The following describes two proteins that form a bound complex.

Residue-level contacts at the interface:
Residue K85 in protein 2 is in contact with residue V50 in protein 1 (closest heavy-atom distance 4.5 Å).
Residue D89 in protein 2 contacts residue N49 in protein 1 (closest heavy-atom distance 3.5 Å).
Residue C90 in protein 2 is in contact with residue G51 in protein 1 (closest heavy-atom distance 3.6 Å).
Residue T93 in protein 2 interacts with residue N49 in protein 1 (closest heavy-atom distance 3.8 Å).
Residue D89 in protein 2 is in contact with residue V50 in protein 1 (closest heavy-atom distance 3.1 Å).
Residue K85 in protein 2 interacts with residue A48 in protein 1 (closest heavy-atom distance 3.1 Å).
Residue K85 in protein 2 is in contact with residue T46 in protein 1 (closest heavy-atom distance 3.9 Å).
Residue D89 in protein 2 is in contact with residue A48 in protein 1 (closest heavy-atom distance 3.6 Å).
Residue C90 in protein 2 contacts residue F54 in protein 1 (closest heavy-atom distance 3.9 Å).
Residue I94 in protein 2 interacts with residue L55 in protein 1 (closest heavy-atom distance 4.1 Å).
Residue T93 in protein 2 interacts with residue L55 in protein 1 (closest heavy-atom distance 4.2 Å).
Residue K85 in protein 2 is in contact with residue F44 in protein 1 (closest heavy-atom distance 3.9 Å).
Residue I86 in protein 2 contacts residue F54 in protein 1 (closest heavy-atom distance 3.6 Å).
Residue F87 in protein 2 contacts residue F58 in protein 1 (closest heavy-atom distance 4.7 Å).
Residue I86 in protein 2 contacts residue W45 in protein 1 (closest heavy-atom distance 4.2 Å).
Residue C90 in protein 2 interacts with residue L55 in protein 1 (closest heavy-atom distance 4.1 Å).
Residue C90 in protein 2 is in contact with residue F58 in protein 1 (closest heavy-atom distance 4.4 Å).
Residue K85 in protein 2 is in contact with residue W45 in protein 1 (closest heavy-atom distance 3.4 Å).
Residue C90 in protein 2 is in contact with residue V50 in protein 1 (closest heavy-atom distance 4.6 Å).
Residue D89 in protein 2 interacts with residue G51 in protein 1 (closest heavy-atom distance 3.8 Å).
Residue I86 in protein 2 contacts residue V50 in protein 1 (closest heavy-atom distance 4.4 Å).
Residue T93 in protein 2 interacts with residue P52 in protein 1 (closest heavy-atom distance 3.8 Å).
Residue Y82 in protein 2 interacts with residue W45 in protein 1 (closest heavy-atom distance 3.7 Å).
Residue I86 in protein 2 interacts with residue F58 in protein 1 (closest heavy-atom distance 4.8 Å).
Residue T93 in protein 2 is in contact with residue G51 in protein 1 (closest heavy-atom distance 4.0 Å).

Sequence of protein 2:
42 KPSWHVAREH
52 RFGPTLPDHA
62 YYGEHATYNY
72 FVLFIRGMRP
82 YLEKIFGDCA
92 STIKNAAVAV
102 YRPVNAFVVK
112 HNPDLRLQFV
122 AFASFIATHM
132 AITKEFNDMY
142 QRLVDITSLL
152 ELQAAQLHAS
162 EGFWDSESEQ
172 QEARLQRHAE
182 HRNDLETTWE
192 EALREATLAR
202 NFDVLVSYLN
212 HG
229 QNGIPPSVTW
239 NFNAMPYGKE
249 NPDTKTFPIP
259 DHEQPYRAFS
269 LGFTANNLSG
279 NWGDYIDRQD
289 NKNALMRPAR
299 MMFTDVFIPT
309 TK

Sequence of protein 1:
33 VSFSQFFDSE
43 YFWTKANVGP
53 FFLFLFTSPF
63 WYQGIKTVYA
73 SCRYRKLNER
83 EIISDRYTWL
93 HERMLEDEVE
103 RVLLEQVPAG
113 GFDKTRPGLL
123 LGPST